Sequence of protein 1:
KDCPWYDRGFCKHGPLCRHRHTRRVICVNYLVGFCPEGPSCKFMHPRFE

Interface contacts:
Residue L12 in protein 2 contacts residue V39 in protein 1 (closest heavy-atom distance 4.5 Å).
Residue A3 in protein 2 is in contact with residue V39 in protein 1 (closest heavy-atom distance 3.7 Å).
Residue S5 in protein 2 is in contact with residue N36 in protein 1 (closest heavy-atom distance 3.2 Å).
Residue Y34 in protein 2 interacts with residue E44 in protein 1 (closest heavy-atom distance 4.2 Å).
Residue D33 in protein 2 is in contact with residue R54 in protein 1 (closest heavy-atom distance 2.6 Å).
Residue W44 in protein 2 interacts with residue F41 in protein 1 (closest heavy-atom distance 3.4 Å).
Residue Y34 in protein 2 contacts residue G40 in protein 1 (closest heavy-atom distance 3.8 Å).
Residue F19 in protein 2 is in contact with residue P43 in protein 1 (closest heavy-atom distance 4.0 Å).
Residue I6 in protein 2 contacts residue P43 in protein 1 (closest heavy-atom distance 4.0 Å).
Residue N36 in protein 2 contacts residue F41 in protein 1 (closest heavy-atom distance 5.0 Å).
Residue N36 in protein 2 interacts with residue G40 in protein 1 (closest heavy-atom distance 2.9 Å).
Residue F35 in protein 2 is in contact with residue F41 in protein 1 (closest heavy-atom distance 3.4 Å).
Residue F35 in protein 2 is in contact with residue Y37 in protein 1 (closest heavy-atom distance 3.8 Å).
Residue W44 in protein 2 contacts residue V39 in protein 1 (closest heavy-atom distance 3.7 Å).
Residue W24 in protein 2 is in contact with residue P43 in protein 1 (closest heavy-atom distance 3.4 Å).
Residue D33 in protein 2 interacts with residue G45 in protein 1 (closest heavy-atom distance 3.5 Å).
Residue N36 in protein 2 is in contact with residue P53 in protein 1 (closest heavy-atom distance 4.5 Å).
Residue Y34 in protein 2 interacts with residue P43 in protein 1 (closest heavy-atom distance 3.1 Å).
Residue L11 in protein 2 interacts with residue G40 in protein 1 (closest heavy-atom distance 4.7 Å).
Residue G4 in protein 2 contacts residue N36 in protein 1 (closest heavy-atom distance 3.7 Å).
Residue Y37 in protein 2 interacts with residue G40 in protein 1 (closest heavy-atom distance 3.9 Å).
Residue Y47 in protein 2 is in contact with residue V39 in protein 1 (closest heavy-atom distance 4.2 Å).
Residue Y34 in protein 2 contacts residue H52 in protein 1 (closest heavy-atom distance 4.9 Å).
Residue D33 in protein 2 interacts with residue Y37 in protein 1 (closest heavy-atom distance 3.6 Å).
Residue L16 in protein 2 interacts with residue F41 in protein 1 (closest heavy-atom distance 4.4 Å).
Residue Y34 in protein 2 interacts with residue G45 in protein 1 (closest heavy-atom distance 3.7 Å).
Residue Y34 in protein 2 contacts residue C42 in protein 1 (closest heavy-atom distance 3.0 Å).
Residue Y34 in protein 2 interacts with residue Y37 in protein 1 (closest heavy-atom distance 3.9 Å).
Residue G4 in protein 2 interacts with residue V35 in protein 1 (closest heavy-atom distance 4.5 Å).
Residue L11 in protein 2 contacts residue F41 in protein 1 (closest heavy-atom distance 3.1 Å).
Residue Y37 in protein 2 contacts residue Y37 in protein 1 (closest heavy-atom distance 4.5 Å).
Residue S32 in protein 2 interacts with residue Y37 in protein 1 (closest heavy-atom distance 2.5 Å).
Residue L11 in protein 2 contacts residue V39 in protein 1 (closest heavy-atom distance 4.3 Å).
Residue F19 in protein 2 is in contact with residue F41 in protein 1 (closest heavy-atom distance 4.8 Å).
Residue D33 in protein 2 contacts residue H52 in protein 1 (closest heavy-atom distance 2.6 Å).
Residue Y37 in protein 2 is in contact with residue V39 in protein 1 (closest heavy-atom distance 3.8 Å).
Residue N36 in protein 2 interacts with residue L38 in protein 1 (closest heavy-atom distance 4.3 Å).
Residue Y34 in protein 2 is in contact with residue F41 in protein 1 (closest heavy-atom distance 3.4 Å).
Residue Y37 in protein 2 is in contact with residue L38 in protein 1 (closest heavy-atom distance 2.5 Å).
Residue G4 in protein 2 is in contact with residue V39 in protein 1 (closest heavy-atom distance 3.6 Å).
Residue A3 in protein 2 is in contact with residue V35 in protein 1 (closest heavy-atom distance 3.5 Å).
Residue F39 in protein 2 is in contact with residue V39 in protein 1 (closest heavy-atom distance 4.8 Å).
Residue F39 in protein 2 interacts with residue G40 in protein 1 (closest heavy-atom distance 4.0 Å).
Residue F35 in protein 2 contacts residue G40 in protein 1 (closest heavy-atom distance 3.5 Å).
Residue W24 in protein 2 contacts residue F41 in protein 1 (closest heavy-atom distance 3.7 Å).
Residue I6 in protein 2 is in contact with residue N36 in protein 1 (closest heavy-atom distance 3.3 Å).
Residue S32 in protein 2 interacts with residue R54 in protein 1 (closest heavy-atom distance 3.4 Å).
Residue D33 in protein 2 contacts residue C42 in protein 1 (closest heavy-atom distance 4.3 Å).
Residue N36 in protein 2 is in contact with residue Y37 in protein 1 (closest heavy-atom distance 2.9 Å).
Residue D33 in protein 2 is in contact with residue P46 in protein 1 (closest heavy-atom distance 3.8 Å).
Residue L11 in protein 2 is in contact with residue N36 in protein 1 (closest heavy-atom distance 3.3 Å).
Residue Y34 in protein 2 is in contact with residue P46 in protein 1 (closest heavy-atom distance 3.8 Å).
Residue W44 in protein 2 is in contact with residue G40 in protein 1 (closest heavy-atom distance 3.5 Å).

These two protein chains interact to form a complex.

Sequence of protein 2:
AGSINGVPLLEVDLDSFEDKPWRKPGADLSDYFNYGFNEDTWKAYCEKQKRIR